Sequence of the first protein:
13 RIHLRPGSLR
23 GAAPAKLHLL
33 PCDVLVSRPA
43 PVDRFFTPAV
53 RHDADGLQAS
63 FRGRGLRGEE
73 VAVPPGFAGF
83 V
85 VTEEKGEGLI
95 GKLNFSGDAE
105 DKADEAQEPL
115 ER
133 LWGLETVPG

Residue-level contacts at the interface:
Residue H94 in the second protein contacts residue P33 in the first protein (closest heavy-atom distance 3.0 Å).
Residue K88 in the second protein interacts with residue E137 in the first protein (closest heavy-atom distance 3.2 Å).
Residue N100 in the second protein is in contact with residue K28 in the first protein (closest heavy-atom distance 3.0 Å).
Residue L59 in the second protein is in contact with residue L16 in the first protein (closest heavy-atom distance 3.1 Å).
Residue S105 in the second protein interacts with residue L37 in the first protein (closest heavy-atom distance 3.3 Å).
Residue H95 in the second protein contacts residue L32 in the first protein (closest heavy-atom distance 2.8 Å).
Residue N100 in the second protein is in contact with residue A27 in the first protein (closest heavy-atom distance 3.5 Å).
Residue L43 in the second protein contacts residue L21 in the first protein (closest heavy-atom distance 3.4 Å).
Residue S105 in the second protein contacts residue S39 in the first protein (closest heavy-atom distance 3.1 Å).
Residue Q101 in the second protein interacts with residue A42 in the first protein (closest heavy-atom distance 3.1 Å).
Residue K48 in the second protein is in contact with residue L21 in the first protein (closest heavy-atom distance 3.1 Å).
Residue R37 in the second protein contacts residue G141 in the first protein (closest heavy-atom distance 3.4 Å).
Residue S105 in the second protein interacts with residue D35 in the first protein (closest heavy-atom distance 2.8 Å).
Residue E92 in the second protein contacts residue L114 in the first protein (closest heavy-atom distance 3.5 Å).
Residue S96 in the second protein interacts with residue L32 in the first protein (closest heavy-atom distance 2.8 Å).
Residue L42 in the second protein contacts residue A80 in the first protein (closest heavy-atom distance 3.5 Å).
Residue A112 in the second protein contacts residue F79 in the first protein (closest heavy-atom distance 3.3 Å).
Residue L43 in the second protein interacts with residue A80 in the first protein (closest heavy-atom distance 2.9 Å).
Residue L126 in the second protein interacts with residue L114 in the first protein (closest heavy-atom distance 3.3 Å).
Residue F98 in the second protein contacts residue H30 in the first protein (closest heavy-atom distance 2.9 Å).
Residue A35 in the second protein interacts with residue S39 in the first protein (closest heavy-atom distance 3.2 Å).
Residue L43 in the second protein contacts residue F79 in the first protein (closest heavy-atom distance 3.4 Å).
Residue V40 in the second protein interacts with residue F82 in the first protein (closest heavy-atom distance 3.5 Å).
Residue F98 in the second protein interacts with residue L32 in the first protein (closest heavy-atom distance 3.5 Å).
Residue E45 in the second protein interacts with residue G78 in the first protein (closest heavy-atom distance 3.2 Å).
Residue W97 in the second protein interacts with residue H30 in the first protein (closest heavy-atom distance 3.1 Å).
Residue L39 in the second protein interacts with residue V83 in the first protein (closest heavy-atom distance 3.2 Å).
Residue L42 in the second protein interacts with residue V75 in the first protein (closest heavy-atom distance 3.4 Å).
Residue F98 in the second protein is in contact with residue L29 in the first protein (closest heavy-atom distance 3.2 Å).
Residue S96 in the second protein is in contact with residue L31 in the first protein (closest heavy-atom distance 3.4 Å).
Residue H94 in the second protein contacts residue C34 in the first protein (closest heavy-atom distance 3.2 Å).
Residue F90 in the second protein is in contact with residue P113 in the first protein (closest heavy-atom distance 3.5 Å).
Residue F41 in the second protein is in contact with residue G81 in the first protein (closest heavy-atom distance 3.4 Å).
Residue S96 in the second protein is in contact with residue C34 in the first protein (closest heavy-atom distance 2.7 Å).
Residue I87 in the second protein interacts with residue V139 in the first protein (closest heavy-atom distance 3.3 Å).
Residue F90 in the second protein is in contact with residue L114 in the first protein (closest heavy-atom distance 3.5 Å).
Residue Q101 in the second protein contacts residue D45 in the first protein (closest heavy-atom distance 3.1 Å).
Residue F61 in the second protein interacts with residue I14 in the first protein (closest heavy-atom distance 2.6 Å).
Residue V103 in the second protein interacts with residue R40 in the first protein (closest heavy-atom distance 3.0 Å).
Residue N100 in the second protein is in contact with residue V44 in the first protein (closest heavy-atom distance 3.5 Å).
Residue L39 in the second protein contacts residue F82 in the first protein (closest heavy-atom distance 3.5 Å).
Residue L43 in the second protein contacts residue F82 in the first protein (closest heavy-atom distance 3.3 Å).
Residue I99 in the second protein interacts with residue K28 in the first protein (closest heavy-atom distance 3.5 Å).
Residue Q104 in the second protein interacts with residue S39 in the first protein (closest heavy-atom distance 3.1 Å).
Residue G72 in the second protein contacts residue P140 in the first protein (closest heavy-atom distance 3.0 Å).
Residue S105 in the second protein contacts residue V36 in the first protein (closest heavy-atom distance 2.7 Å).
Residue S96 in the second protein interacts with residue V36 in the first protein (closest heavy-atom distance 3.1 Å).
Residue E92 in the second protein interacts with residue P113 in the first protein (closest heavy-atom distance 3.3 Å).
Residue L60 in the second protein is in contact with residue I14 in the first protein (closest heavy-atom distance 3.5 Å).
Residue F41 in the second protein contacts residue F82 in the first protein (closest heavy-atom distance 2.7 Å).
Residue L47 in the second protein contacts residue P18 in the first protein (closest heavy-atom distance 3.5 Å).
Residue L126 in the second protein contacts residue R116 in the first protein (closest heavy-atom distance 2.8 Å).
Residue V89 in the second protein is in contact with residue T138 in the first protein (closest heavy-atom distance 3.0 Å).
Residue T74 in the second protein interacts with residue V139 in the first protein (closest heavy-atom distance 3.0 Å).
Residue V103 in the second protein contacts residue S39 in the first protein (closest heavy-atom distance 3.2 Å).
Residue F98 in the second protein is in contact with residue K28 in the first protein (closest heavy-atom distance 3.4 Å).
Residue L125 in the second protein contacts residue R116 in the first protein (closest heavy-atom distance 3.1 Å).
Residue F90 in the second protein is in contact with residue L136 in the first protein (closest heavy-atom distance 3.5 Å).
Residue V89 in the second protein is in contact with residue E137 in the first protein (closest heavy-atom distance 2.7 Å).
Residue V89 in the second protein contacts residue L136 in the first protein (closest heavy-atom distance 2.9 Å).

The following describes two proteins that form a bound complex.

Sequence of the second protein:
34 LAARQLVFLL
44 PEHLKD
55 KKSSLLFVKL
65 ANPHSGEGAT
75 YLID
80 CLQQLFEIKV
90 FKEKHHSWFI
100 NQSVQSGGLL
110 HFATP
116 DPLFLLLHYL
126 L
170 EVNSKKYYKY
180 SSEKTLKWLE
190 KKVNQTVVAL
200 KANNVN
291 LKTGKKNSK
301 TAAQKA